This data describes a binding interaction between two proteins.

Residue-level contacts at the interface:
Residue L347 in protein 2 is in contact with residue T12 in protein 1 (closest heavy-atom distance 4.0 Å).
Residue L715 in protein 2 is in contact with residue V10 in protein 1 (closest heavy-atom distance 4.0 Å).
Residue Y344 in protein 2 interacts with residue L20 in protein 1 (closest heavy-atom distance 3.8 Å).
Residue Q712 in protein 2 interacts with residue D11 in protein 1 (closest heavy-atom distance 2.6 Å).
Residue T720 in protein 2 contacts residue F18 in protein 1 (closest heavy-atom distance 3.9 Å).
Residue A407 in protein 2 is in contact with residue G4 in protein 1 (closest heavy-atom distance 3.7 Å).
Residue K708 in protein 2 contacts residue I6 in protein 1 (closest heavy-atom distance 4.0 Å).
Residue Q712 in protein 2 contacts residue L15 in protein 1 (closest heavy-atom distance 3.4 Å).
Residue M711 in protein 2 contacts residue I6 in protein 1 (closest heavy-atom distance 4.5 Å).
Residue S408 in protein 2 is in contact with residue G4 in protein 1 (closest heavy-atom distance 4.0 Å).
Residue K341 in protein 2 is in contact with residue L20 in protein 1 (closest heavy-atom distance 3.6 Å).
Residue K708 in protein 2 contacts residue D7 in protein 1 (closest heavy-atom distance 4.0 Å).
Residue L714 in protein 2 interacts with residue I6 in protein 1 (closest heavy-atom distance 4.0 Å).
Residue M711 in protein 2 is in contact with residue D7 in protein 1 (closest heavy-atom distance 3.0 Å).
Residue M711 in protein 2 contacts residue V10 in protein 1 (closest heavy-atom distance 3.5 Å).
Residue V709 in protein 2 is in contact with residue Q5 in protein 1 (closest heavy-atom distance 3.2 Å).
Residue V396 in protein 2 is in contact with residue V10 in protein 1 (closest heavy-atom distance 3.6 Å).
Residue L348 in protein 2 contacts residue L15 in protein 1 (closest heavy-atom distance 3.8 Å).
Residue V709 in protein 2 contacts residue I6 in protein 1 (closest heavy-atom distance 3.1 Å).
Residue A407 in protein 2 interacts with residue I6 in protein 1 (closest heavy-atom distance 4.1 Å).
Residue M711 in protein 2 is in contact with residue S8 in protein 1 (closest heavy-atom distance 4.0 Å).
Residue Q712 in protein 2 contacts residue D14 in protein 1 (closest heavy-atom distance 3.6 Å).
Residue Y722 in protein 2 interacts with residue L20 in protein 1 (closest heavy-atom distance 3.8 Å).
Residue S400 in protein 2 contacts residue V10 in protein 1 (closest heavy-atom distance 3.9 Å).
Residue L348 in protein 2 is in contact with residue L20 in protein 1 (closest heavy-atom distance 3.6 Å).
Residue L347 in protein 2 interacts with residue L15 in protein 1 (closest heavy-atom distance 4.2 Å).
Residue Q404 in protein 2 is in contact with residue I6 in protein 1 (closest heavy-atom distance 3.7 Å).
Residue L719 in protein 2 contacts residue F18 in protein 1 (closest heavy-atom distance 3.7 Å).
Residue K723 in protein 2 interacts with residue Q19 in protein 1 (closest heavy-atom distance 2.5 Å).
Residue P710 in protein 2 contacts residue D7 in protein 1 (closest heavy-atom distance 3.8 Å).
Residue Q404 in protein 2 contacts residue S8 in protein 1 (closest heavy-atom distance 3.8 Å).
Residue Q712 in protein 2 is in contact with residue V10 in protein 1 (closest heavy-atom distance 3.4 Å).
Residue D586 in protein 2 contacts residue L20 in protein 1 (closest heavy-atom distance 4.5 Å).
Residue T734 in protein 2 contacts residue G4 in protein 1 (closest heavy-atom distance 4.3 Å).
Residue L348 in protein 2 contacts residue T12 in protein 1 (closest heavy-atom distance 3.4 Å).
Residue A407 in protein 2 is in contact with residue V3 in protein 1 (closest heavy-atom distance 4.9 Å).
Residue K723 in protein 2 contacts residue L20 in protein 1 (closest heavy-atom distance 3.7 Å).
Residue G350 in protein 2 contacts residue T12 in protein 1 (closest heavy-atom distance 3.8 Å).
Residue L719 in protein 2 is in contact with residue L15 in protein 1 (closest heavy-atom distance 4.2 Å).
Residue L715 in protein 2 contacts residue L15 in protein 1 (closest heavy-atom distance 4.5 Å).
Residue T345 in protein 2 is in contact with residue L20 in protein 1 (closest heavy-atom distance 3.5 Å).
Residue K584 in protein 2 interacts with residue L20 in protein 1 (closest heavy-atom distance 2.8 Å).
Residue S408 in protein 2 interacts with residue V3 in protein 1 (closest heavy-atom distance 3.4 Å).
Residue G707 in protein 2 contacts residue Q5 in protein 1 (closest heavy-atom distance 3.9 Å).
Residue V709 in protein 2 interacts with residue D7 in protein 1 (closest heavy-atom distance 3.1 Å).
Residue K716 in protein 2 interacts with residue F18 in protein 1 (closest heavy-atom distance 4.7 Å).
Residue Q712 in protein 2 interacts with residue E9 in protein 1 (closest heavy-atom distance 4.0 Å).
Residue L348 in protein 2 interacts with residue F18 in protein 1 (closest heavy-atom distance 3.9 Å).
Residue K723 in protein 2 contacts residue F18 in protein 1 (closest heavy-atom distance 3.8 Å).
Residue M711 in protein 2 interacts with residue E9 in protein 1 (closest heavy-atom distance 4.4 Å).
Residue L348 in protein 2 contacts residue S16 in protein 1 (closest heavy-atom distance 3.5 Å).
Residue K349 in protein 2 is in contact with residue T12 in protein 1 (closest heavy-atom distance 4.4 Å).
Residue K708 in protein 2 interacts with residue Q5 in protein 1 (closest heavy-atom distance 3.2 Å).
Residue T734 in protein 2 interacts with residue V3 in protein 1 (closest heavy-atom distance 4.4 Å).
Residue L719 in protein 2 is in contact with residue L20 in protein 1 (closest heavy-atom distance 4.1 Å).
Residue V396 in protein 2 interacts with residue T12 in protein 1 (closest heavy-atom distance 4.0 Å).

Sequence of protein 2:
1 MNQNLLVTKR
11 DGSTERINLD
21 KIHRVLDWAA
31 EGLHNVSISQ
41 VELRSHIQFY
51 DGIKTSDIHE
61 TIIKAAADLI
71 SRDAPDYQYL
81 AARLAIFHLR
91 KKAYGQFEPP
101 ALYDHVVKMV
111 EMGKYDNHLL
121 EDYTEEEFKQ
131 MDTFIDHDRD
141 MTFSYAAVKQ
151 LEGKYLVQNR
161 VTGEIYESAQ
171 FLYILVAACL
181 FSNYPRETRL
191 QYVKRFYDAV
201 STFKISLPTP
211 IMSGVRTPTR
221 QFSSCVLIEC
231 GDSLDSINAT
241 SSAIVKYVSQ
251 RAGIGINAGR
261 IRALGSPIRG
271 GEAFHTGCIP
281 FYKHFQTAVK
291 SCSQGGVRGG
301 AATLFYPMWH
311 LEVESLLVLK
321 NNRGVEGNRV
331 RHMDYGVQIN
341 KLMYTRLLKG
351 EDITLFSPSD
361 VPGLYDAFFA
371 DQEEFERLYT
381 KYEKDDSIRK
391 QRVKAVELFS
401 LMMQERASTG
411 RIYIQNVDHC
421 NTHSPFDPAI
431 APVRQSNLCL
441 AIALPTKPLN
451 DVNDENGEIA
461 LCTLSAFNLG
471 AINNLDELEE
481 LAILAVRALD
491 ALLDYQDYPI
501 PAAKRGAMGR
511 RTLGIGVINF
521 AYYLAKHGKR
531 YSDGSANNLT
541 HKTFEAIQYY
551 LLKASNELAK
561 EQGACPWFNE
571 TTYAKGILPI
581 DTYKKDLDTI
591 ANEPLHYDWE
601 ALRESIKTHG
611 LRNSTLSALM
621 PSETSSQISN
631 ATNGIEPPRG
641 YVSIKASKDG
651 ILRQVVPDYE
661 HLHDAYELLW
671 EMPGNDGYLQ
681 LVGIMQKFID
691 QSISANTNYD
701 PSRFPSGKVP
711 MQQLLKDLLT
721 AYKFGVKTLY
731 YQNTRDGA

Sequence of protein 1:
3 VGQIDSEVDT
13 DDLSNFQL